Sequence of chain A:
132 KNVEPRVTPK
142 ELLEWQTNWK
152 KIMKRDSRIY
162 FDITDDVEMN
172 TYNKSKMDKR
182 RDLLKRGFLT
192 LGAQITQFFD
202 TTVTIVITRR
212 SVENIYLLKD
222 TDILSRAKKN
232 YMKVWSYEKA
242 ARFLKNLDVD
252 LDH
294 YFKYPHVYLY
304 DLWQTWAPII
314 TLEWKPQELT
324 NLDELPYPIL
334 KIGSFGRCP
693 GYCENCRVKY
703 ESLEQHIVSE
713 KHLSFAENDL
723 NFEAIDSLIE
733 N

Interface contacts:
Residue S355 in chain B interacts with residue H299 in chain A (closest heavy-atom distance 2.7 Å).
Residue D114 in chain B is in contact with residue A718 in chain A (closest heavy-atom distance 2.9 Å).
Residue V256 in chain B contacts residue Q307 in chain A (closest heavy-atom distance 3.6 Å).
Residue E353 in chain B contacts residue Y301 in chain A (closest heavy-atom distance 2.8 Å).
Residue R113 in chain B contacts residue F724 in chain A (closest heavy-atom distance 3.4 Å).
Residue Y95 in chain B contacts residue L730 in chain A (closest heavy-atom distance 3.5 Å).
Residue N257 in chain B is in contact with residue Y301 in chain A (closest heavy-atom distance 3.5 Å).
Residue T81 in chain B interacts with residue Y702 in chain A (closest heavy-atom distance 3.5 Å).
Residue R111 in chain B is in contact with residue F724 in chain A (closest heavy-atom distance 3.1 Å).
Residue Y95 in chain B interacts with residue N733 in chain A (closest heavy-atom distance 2.7 Å).
Residue Y88 in chain B contacts residue F724 in chain A (closest heavy-atom distance 3.1 Å).
Residue L350 in chain B interacts with residue Y303 in chain A (closest heavy-atom distance 3.5 Å).
Residue G356 in chain B contacts residue H299 in chain A (closest heavy-atom distance 3.1 Å).
Residue A326 in chain B is in contact with residue T314 in chain A (closest heavy-atom distance 3.8 Å).
Residue W359 in chain B interacts with residue K318 in chain A (closest heavy-atom distance 3.5 Å).
Residue E353 in chain B interacts with residue V300 in chain A (closest heavy-atom distance 3.5 Å).
Residue I96 in chain B interacts with residue L730 in chain A (closest heavy-atom distance 3.7 Å).
Residue D260 in chain B interacts with residue I313 in chain A (closest heavy-atom distance 3.3 Å).
Residue R113 in chain B is in contact with residue D721 in chain A (closest heavy-atom distance 2.4 Å).
Residue L330 in chain B is in contact with residue I332 in chain A (closest heavy-atom distance 3.6 Å).
Residue G351 in chain B is in contact with residue Y303 in chain A (closest heavy-atom distance 2.5 Å).
Residue L330 in chain B is in contact with residue P331 in chain A (closest heavy-atom distance 3.5 Å).
Residue R316 in chain B contacts residue F338 in chain A (closest heavy-atom distance 3.0 Å).
Residue K274 in chain B contacts residue W309 in chain A (closest heavy-atom distance 3.3 Å).
Residue L329 in chain B is in contact with residue L302 in chain A (closest heavy-atom distance 3.7 Å).
Residue V256 in chain B interacts with residue Y303 in chain A (closest heavy-atom distance 3.7 Å).
Residue Y88 in chain B interacts with residue N723 in chain A (closest heavy-atom distance 2.5 Å).
Residue V256 in chain B is in contact with residue Y301 in chain A (closest heavy-atom distance 3.1 Å).
Residue R111 in chain B contacts residue D728 in chain A (closest heavy-atom distance 2.5 Å).
Residue L253 in chain B interacts with residue Y301 in chain A (closest heavy-atom distance 3.5 Å).
Residue I358 in chain B is in contact with residue K318 in chain A (closest heavy-atom distance 3.4 Å).
Residue T270 in chain B interacts with residue P311 in chain A (closest heavy-atom distance 3.7 Å).
Residue R113 in chain B contacts residue A718 in chain A (closest heavy-atom distance 3.3 Å).
Residue T334 in chain B contacts residue I332 in chain A (closest heavy-atom distance 3.2 Å).
Residue N257 in chain B contacts residue F295 in chain A (closest heavy-atom distance 3.4 Å).
Residue G351 in chain B interacts with residue L305 in chain A (closest heavy-atom distance 3.7 Å).
Residue N257 in chain B is in contact with residue H299 in chain A (closest heavy-atom distance 2.9 Å).
Residue N254 in chain B is in contact with residue Y301 in chain A (closest heavy-atom distance 3.3 Å).
Residue T81 in chain B interacts with residue Y694 in chain A (closest heavy-atom distance 3.1 Å).
Residue I273 in chain B interacts with residue W309 in chain A (closest heavy-atom distance 3.6 Å).
Residue Q321 in chain B interacts with residue S337 in chain A (closest heavy-atom distance 2.0 Å).
Residue K267 in chain B interacts with residue Q307 in chain A (closest heavy-atom distance 3.8 Å).
Residue L253 in chain B is in contact with residue Y294 in chain A (closest heavy-atom distance 3.3 Å).
Residue D327 in chain B is in contact with residue P331 in chain A (closest heavy-atom distance 3.4 Å).
Residue P318 in chain B is in contact with residue F338 in chain A (closest heavy-atom distance 3.5 Å).
Residue T270 in chain B contacts residue A310 in chain A (closest heavy-atom distance 2.3 Å).
Residue F352 in chain B is in contact with residue L302 in chain A (closest heavy-atom distance 3.3 Å).
Residue E269 in chain B is in contact with residue A310 in chain A (closest heavy-atom distance 3.3 Å).
Residue E331 in chain B contacts residue L333 in chain A (closest heavy-atom distance 2.9 Å).
Residue L350 in chain B interacts with residue D304 in chain A (closest heavy-atom distance 3.5 Å).
Residue V259 in chain B is in contact with residue Q307 in chain A (closest heavy-atom distance 3.2 Å).
Residue T334 in chain B interacts with residue L333 in chain A (closest heavy-atom distance 3.6 Å).
Residue E269 in chain B is in contact with residue T308 in chain A (closest heavy-atom distance 2.8 Å).
Residue L91 in chain B is in contact with residue I727 in chain A (closest heavy-atom distance 3.7 Å).
Residue L357 in chain B interacts with residue Y294 in chain A (closest heavy-atom distance 3.3 Å).
Residue G351 in chain B interacts with residue D304 in chain A (closest heavy-atom distance 3.7 Å).
Residue L253 in chain B interacts with residue H299 in chain A (closest heavy-atom distance 3.1 Å).
Residue N92 in chain B contacts residue I727 in chain A (closest heavy-atom distance 3.5 Å).
Residue G356 in chain B interacts with residue V300 in chain A (closest heavy-atom distance 3.7 Å).
Residue D108 in chain B contacts residue I731 in chain A (closest heavy-atom distance 3.6 Å).

Sequence of chain B:
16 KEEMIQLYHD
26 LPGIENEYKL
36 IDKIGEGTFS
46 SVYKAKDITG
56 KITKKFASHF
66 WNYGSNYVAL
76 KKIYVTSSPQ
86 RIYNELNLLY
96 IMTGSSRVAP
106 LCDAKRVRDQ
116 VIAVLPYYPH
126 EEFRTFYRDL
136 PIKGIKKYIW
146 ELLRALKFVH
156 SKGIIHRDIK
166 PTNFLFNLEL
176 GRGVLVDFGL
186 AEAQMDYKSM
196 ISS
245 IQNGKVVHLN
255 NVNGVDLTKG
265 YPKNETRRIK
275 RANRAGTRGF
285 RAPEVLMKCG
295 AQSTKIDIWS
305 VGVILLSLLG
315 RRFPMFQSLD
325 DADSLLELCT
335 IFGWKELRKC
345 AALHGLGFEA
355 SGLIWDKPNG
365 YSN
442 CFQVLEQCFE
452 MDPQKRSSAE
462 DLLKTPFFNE

These two protein chains interact to form a complex.